The following describes two proteins that form a bound complex.

Sequence of protein 2:
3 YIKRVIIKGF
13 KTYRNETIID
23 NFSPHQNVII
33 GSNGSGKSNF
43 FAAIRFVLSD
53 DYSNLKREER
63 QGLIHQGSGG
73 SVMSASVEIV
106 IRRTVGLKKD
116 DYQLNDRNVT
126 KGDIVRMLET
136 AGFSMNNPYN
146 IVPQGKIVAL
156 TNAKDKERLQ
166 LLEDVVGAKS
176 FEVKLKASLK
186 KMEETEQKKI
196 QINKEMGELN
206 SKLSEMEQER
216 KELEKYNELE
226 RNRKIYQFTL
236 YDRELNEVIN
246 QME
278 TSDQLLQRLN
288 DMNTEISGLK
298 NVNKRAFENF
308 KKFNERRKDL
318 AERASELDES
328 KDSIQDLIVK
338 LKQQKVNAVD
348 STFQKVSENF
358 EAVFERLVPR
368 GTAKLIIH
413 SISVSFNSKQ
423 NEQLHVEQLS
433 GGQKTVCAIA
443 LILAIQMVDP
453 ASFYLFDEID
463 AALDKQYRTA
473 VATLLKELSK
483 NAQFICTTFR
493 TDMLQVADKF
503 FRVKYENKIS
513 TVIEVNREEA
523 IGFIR

Residue-level contacts at the interface:
Residue R320 in protein 2 interacts with residue D92 in protein 1 (closest heavy-atom distance 3.5 Å).
Residue Q341 in protein 2 is in contact with residue S54 in protein 1 (closest heavy-atom distance 3.3 Å).
Residue F176 in protein 2 interacts with residue L68 in protein 1 (closest heavy-atom distance 3.2 Å).
Residue E203 in protein 2 interacts with residue L97 in protein 1 (closest heavy-atom distance 3.5 Å).
Residue A321 in protein 2 contacts residue L89 in protein 1 (closest heavy-atom distance 3.1 Å).
Residue I197 in protein 2 interacts with residue L89 in protein 1 (closest heavy-atom distance 3.5 Å).
Residue L334 in protein 2 is in contact with residue L75 in protein 1 (closest heavy-atom distance 3.9 Å).
Residue E200 in protein 2 contacts residue L90 in protein 1 (closest heavy-atom distance 3.8 Å).
Residue L334 in protein 2 contacts residue I50 in protein 1 (closest heavy-atom distance 3.6 Å).
Residue I197 in protein 2 is in contact with residue A86 in protein 1 (closest heavy-atom distance 3.2 Å).
Residue L324 in protein 2 interacts with residue Y82 in protein 1 (closest heavy-atom distance 4.2 Å).
Residue T190 in protein 2 is in contact with residue Y82 in protein 1 (closest heavy-atom distance 3.3 Å).
Residue S327 in protein 2 contacts residue I43 in protein 1 (closest heavy-atom distance 3.3 Å).
Residue I335 in protein 2 interacts with residue L75 in protein 1 (closest heavy-atom distance 3.6 Å).
Residue E323 in protein 2 interacts with residue H42 in protein 1 (closest heavy-atom distance 4.0 Å).
Residue Q196 in protein 2 interacts with residue L90 in protein 1 (closest heavy-atom distance 4.0 Å).
Residue S327 in protein 2 contacts residue A44 in protein 1 (closest heavy-atom distance 4.1 Å).
Residue S330 in protein 2 is in contact with residue A47 in protein 1 (closest heavy-atom distance 3.6 Å).
Residue K207 in protein 2 interacts with residue I100 in protein 1 (closest heavy-atom distance 3.8 Å).
Residue K328 in protein 2 contacts residue Y82 in protein 1 (closest heavy-atom distance 3.1 Å).
Residue R313 in protein 2 interacts with residue K99 in protein 1 (closest heavy-atom distance 4.1 Å).
Residue Q341 in protein 2 is in contact with residue G55 in protein 1 (closest heavy-atom distance 3.9 Å).
Residue K179 in protein 2 contacts residue G72 in protein 1 (closest heavy-atom distance 3.5 Å).
Residue E323 in protein 2 is in contact with residue Q85 in protein 1 (closest heavy-atom distance 4.0 Å).
Residue L334 in protein 2 is in contact with residue A47 in protein 1 (closest heavy-atom distance 3.2 Å).
Residue I331 in protein 2 interacts with residue I78 in protein 1 (closest heavy-atom distance 3.7 Å).
Residue S183 in protein 2 contacts residue Q76 in protein 1 (closest heavy-atom distance 3.1 Å).
Residue R320 in protein 2 interacts with residue L89 in protein 1 (closest heavy-atom distance 3.0 Å).
Residue L317 in protein 2 is in contact with residue I93 in protein 1 (closest heavy-atom distance 3.7 Å).
Residue K193 in protein 2 is in contact with residue L90 in protein 1 (closest heavy-atom distance 4.1 Å).
Residue L338 in protein 2 is in contact with residue L75 in protein 1 (closest heavy-atom distance 4.0 Å).
Residue S175 in protein 2 interacts with residue R69 in protein 1 (closest heavy-atom distance 3.1 Å).
Residue R320 in protein 2 is in contact with residue F88 in protein 1 (closest heavy-atom distance 4.0 Å).
Residue L338 in protein 2 is in contact with residue S71 in protein 1 (closest heavy-atom distance 4.0 Å).
Residue I331 in protein 2 interacts with residue I43 in protein 1 (closest heavy-atom distance 3.7 Å).
Residue L204 in protein 2 interacts with residue L97 in protein 1 (closest heavy-atom distance 4.1 Å).
Residue Q341 in protein 2 is in contact with residue I66 in protein 1 (closest heavy-atom distance 3.7 Å).
Residue F310 in protein 2 is in contact with residue I100 in protein 1 (closest heavy-atom distance 3.2 Å).
Residue T190 in protein 2 contacts residue S83 in protein 1 (closest heavy-atom distance 2.8 Å).
Residue S327 in protein 2 is in contact with residue Y82 in protein 1 (closest heavy-atom distance 3.8 Å).
Residue F176 in protein 2 interacts with residue G72 in protein 1 (closest heavy-atom distance 3.9 Å).
Residue K179 in protein 2 is in contact with residue R69 in protein 1 (closest heavy-atom distance 3.1 Å).
Residue M187 in protein 2 contacts residue V79 in protein 1 (closest heavy-atom distance 3.1 Å).
Residue K179 in protein 2 contacts residue E73 in protein 1 (closest heavy-atom distance 3.5 Å).
Residue I197 in protein 2 is in contact with residue I93 in protein 1 (closest heavy-atom distance 4.2 Å).
Residue M201 in protein 2 contacts residue I93 in protein 1 (closest heavy-atom distance 3.5 Å).
Residue K179 in protein 2 interacts with residue Q76 in protein 1 (closest heavy-atom distance 3.8 Å).
Residue V171 in protein 2 contacts residue L68 in protein 1 (closest heavy-atom distance 4.0 Å).
Residue E200 in protein 2 contacts residue I93 in protein 1 (closest heavy-atom distance 3.5 Å).
Residue I197 in protein 2 contacts residue L90 in protein 1 (closest heavy-atom distance 3.2 Å).
Residue Q341 in protein 2 contacts residue Y65 in protein 1 (closest heavy-atom distance 3.8 Å).
Residue E200 in protein 2 interacts with residue L97 in protein 1 (closest heavy-atom distance 4.1 Å).
Residue S330 in protein 2 contacts residue A44 in protein 1 (closest heavy-atom distance 3.4 Å).
Residue S183 in protein 2 contacts residue L75 in protein 1 (closest heavy-atom distance 3.3 Å).
Residue I331 in protein 2 contacts residue V79 in protein 1 (closest heavy-atom distance 3.6 Å).
Residue L338 in protein 2 is in contact with residue I50 in protein 1 (closest heavy-atom distance 4.2 Å).
Residue L324 in protein 2 contacts residue A86 in protein 1 (closest heavy-atom distance 3.2 Å).
Residue S330 in protein 2 contacts residue I43 in protein 1 (closest heavy-atom distance 3.8 Å).
Residue I331 in protein 2 interacts with residue Y82 in protein 1 (closest heavy-atom distance 3.5 Å).
Residue T190 in protein 2 contacts residue A86 in protein 1 (closest heavy-atom distance 4.2 Å).

Sequence of protein 1:
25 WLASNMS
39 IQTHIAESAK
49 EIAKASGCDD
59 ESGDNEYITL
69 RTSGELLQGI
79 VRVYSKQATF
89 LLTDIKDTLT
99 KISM